The following describes two proteins that form a bound complex.

Sequence of chain B:
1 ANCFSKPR

Sequence of chain A:
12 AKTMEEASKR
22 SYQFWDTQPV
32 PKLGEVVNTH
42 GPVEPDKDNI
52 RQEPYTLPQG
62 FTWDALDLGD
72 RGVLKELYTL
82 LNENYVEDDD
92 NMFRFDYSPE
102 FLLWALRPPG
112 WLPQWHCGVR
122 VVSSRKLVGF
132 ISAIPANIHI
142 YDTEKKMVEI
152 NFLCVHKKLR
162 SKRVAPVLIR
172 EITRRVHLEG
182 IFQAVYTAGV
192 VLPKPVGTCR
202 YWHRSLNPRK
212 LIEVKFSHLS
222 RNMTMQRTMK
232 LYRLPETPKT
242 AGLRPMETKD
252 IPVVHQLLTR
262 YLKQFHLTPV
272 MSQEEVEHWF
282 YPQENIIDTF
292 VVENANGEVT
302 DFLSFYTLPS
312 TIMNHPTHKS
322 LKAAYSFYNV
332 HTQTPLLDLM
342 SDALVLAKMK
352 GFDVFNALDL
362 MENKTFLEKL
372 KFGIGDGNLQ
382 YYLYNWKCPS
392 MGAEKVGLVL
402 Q

Residue-level contacts at the interface:
Residue Y86 in chain A is in contact with residue N2 in chain B (closest heavy-atom distance 4.3 Å).
Residue H204 in chain A contacts residue P7 in chain B (closest heavy-atom distance 3.6 Å).
Residue H219 in chain A interacts with residue P7 in chain B (closest heavy-atom distance 4.2 Å).
Residue L380 in chain A contacts residue N2 in chain B (closest heavy-atom distance 3.9 Å).
Residue D89 in chain A is in contact with residue F4 in chain B (closest heavy-atom distance 3.3 Å).
Residue F96 in chain A interacts with residue F4 in chain B (closest heavy-atom distance 3.9 Å).
Residue V87 in chain A interacts with residue N2 in chain B (closest heavy-atom distance 3.5 Å).
Residue D377 in chain A is in contact with residue R8 in chain B (closest heavy-atom distance 4.1 Å).
Residue S311 in chain A contacts residue F4 in chain B (closest heavy-atom distance 3.6 Å).
Residue I375 in chain A contacts residue R8 in chain B (closest heavy-atom distance 3.2 Å).
Residue E88 in chain A is in contact with residue F4 in chain B (closest heavy-atom distance 4.1 Å).
Residue V87 in chain A contacts residue C3 in chain B (closest heavy-atom distance 4.2 Å).
Residue F217 in chain A is in contact with residue F4 in chain B (closest heavy-atom distance 3.9 Å).
Residue Y307 in chain A interacts with residue N2 in chain B (closest heavy-atom distance 3.4 Å).
Residue G376 in chain A contacts residue K6 in chain B (closest heavy-atom distance 3.3 Å).
Residue Y202 in chain A contacts residue S5 in chain B (closest heavy-atom distance 3.5 Å).
Residue H204 in chain A is in contact with residue S5 in chain B (closest heavy-atom distance 2.9 Å).
Residue Y326 in chain A contacts residue N2 in chain B (closest heavy-atom distance 3.9 Å).
Residue Y202 in chain A interacts with residue C3 in chain B (closest heavy-atom distance 3.5 Å).
Residue S218 in chain A is in contact with residue P7 in chain B (closest heavy-atom distance 3.5 Å).
Residue R201 in chain A is in contact with residue R8 in chain B (closest heavy-atom distance 4.3 Å).
Residue T188 in chain A interacts with residue A1 in chain B (closest heavy-atom distance 2.8 Å).
Residue G376 in chain A interacts with residue S5 in chain B (closest heavy-atom distance 3.4 Å).
Residue G376 in chain A interacts with residue P7 in chain B (closest heavy-atom distance 4.0 Å).
Residue K216 in chain A is in contact with residue K6 in chain B (closest heavy-atom distance 4.4 Å).
Residue D89 in chain A contacts residue K6 in chain B (closest heavy-atom distance 2.8 Å).
Residue T188 in chain A contacts residue N2 in chain B (closest heavy-atom distance 4.0 Å).
Residue Y202 in chain A contacts residue N2 in chain B (closest heavy-atom distance 2.6 Å).
Residue F94 in chain A is in contact with residue K6 in chain B (closest heavy-atom distance 4.2 Å).
Residue Y98 in chain A contacts residue N2 in chain B (closest heavy-atom distance 3.8 Å).
Residue G190 in chain A contacts residue A1 in chain B (closest heavy-atom distance 4.4 Å).
Residue L380 in chain A interacts with residue A1 in chain B (closest heavy-atom distance 3.8 Å).
Residue D377 in chain A contacts residue S5 in chain B (closest heavy-atom distance 3.2 Å).
Residue Y86 in chain A contacts residue A1 in chain B (closest heavy-atom distance 3.4 Å).
Residue N152 in chain A contacts residue N2 in chain B (closest heavy-atom distance 4.2 Å).
Residue F96 in chain A is in contact with residue C3 in chain B (closest heavy-atom distance 3.7 Å).
Residue V87 in chain A interacts with residue F4 in chain B (closest heavy-atom distance 4.0 Å).
Residue A189 in chain A interacts with residue A1 in chain B (closest heavy-atom distance 3.4 Å).
Residue D377 in chain A is in contact with residue F4 in chain B (closest heavy-atom distance 4.5 Å).
Residue M93 in chain A is in contact with residue K6 in chain B (closest heavy-atom distance 3.6 Å).
Residue N152 in chain A is in contact with residue A1 in chain B (closest heavy-atom distance 3.7 Å).
Residue F96 in chain A contacts residue N2 in chain B (closest heavy-atom distance 3.8 Å).
Residue F217 in chain A is in contact with residue S5 in chain B (closest heavy-atom distance 3.8 Å).
Residue V87 in chain A contacts residue A1 in chain B (closest heavy-atom distance 4.0 Å).
Residue H219 in chain A is in contact with residue R8 in chain B (closest heavy-atom distance 3.3 Å).
Residue N379 in chain A is in contact with residue C3 in chain B (closest heavy-atom distance 3.3 Å).
Residue Q402 in chain A contacts residue N2 in chain B (closest heavy-atom distance 3.4 Å).
Residue G378 in chain A contacts residue C3 in chain B (closest heavy-atom distance 4.4 Å).
Residue D91 in chain A contacts residue K6 in chain B (closest heavy-atom distance 3.0 Å).
Residue F217 in chain A is in contact with residue K6 in chain B (closest heavy-atom distance 3.8 Å).
Residue D377 in chain A contacts residue K6 in chain B (closest heavy-atom distance 2.8 Å).
Residue L309 in chain A contacts residue N2 in chain B (closest heavy-atom distance 4.2 Å).
Residue L380 in chain A interacts with residue C3 in chain B (closest heavy-atom distance 3.8 Å).
Residue H204 in chain A contacts residue K6 in chain B (closest heavy-atom distance 3.5 Å).
Residue F217 in chain A is in contact with residue P7 in chain B (closest heavy-atom distance 3.4 Å).
Residue F94 in chain A is in contact with residue F4 in chain B (closest heavy-atom distance 3.4 Å).
Residue G378 in chain A contacts residue S5 in chain B (closest heavy-atom distance 3.0 Å).
Residue G376 in chain A contacts residue R8 in chain B (closest heavy-atom distance 3.9 Å).
Residue I375 in chain A contacts residue P7 in chain B (closest heavy-atom distance 3.5 Å).
Residue G190 in chain A is in contact with residue C3 in chain B (closest heavy-atom distance 3.6 Å).